Sequence of chain A:
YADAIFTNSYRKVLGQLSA

The following describes two proteins that form a bound complex.

Sequence of chain B:
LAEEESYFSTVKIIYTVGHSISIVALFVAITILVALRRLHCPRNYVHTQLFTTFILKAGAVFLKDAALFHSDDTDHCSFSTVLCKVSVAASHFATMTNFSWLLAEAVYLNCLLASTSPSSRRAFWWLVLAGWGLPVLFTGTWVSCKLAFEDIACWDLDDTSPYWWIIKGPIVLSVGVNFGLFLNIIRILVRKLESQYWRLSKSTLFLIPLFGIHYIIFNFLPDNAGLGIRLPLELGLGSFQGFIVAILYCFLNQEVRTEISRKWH

Contacts between the two chains:
Residue Y69 in chain B is in contact with residue F6 in chain A (closest heavy-atom distance 4.6 Å).
Residue H146 in chain B contacts residue Y1 in chain A (closest heavy-atom distance 2.5 Å).
Residue I221 in chain B contacts residue Y1 in chain A (closest heavy-atom distance 4.3 Å).
Residue D213 in chain B contacts residue N8 in chain A (closest heavy-atom distance 4.2 Å).
Residue E59 in chain B contacts residue L14 in chain A (closest heavy-atom distance 3.2 Å).
Residue D286 in chain B is in contact with residue I5 in chain A (closest heavy-atom distance 4.5 Å).
Residue D210 in chain B is in contact with residue R11 in chain A (closest heavy-atom distance 2.7 Å).
Residue E297 in chain B is in contact with residue A2 in chain A (closest heavy-atom distance 3.4 Å).
Residue C131 in chain B interacts with residue S18 in chain A (closest heavy-atom distance 4.5 Å).
Residue T149 in chain B is in contact with residue D3 in chain A (closest heavy-atom distance 4.6 Å).
Residue K118 in chain B is in contact with residue D3 in chain A (closest heavy-atom distance 2.8 Å).
Residue E58 in chain B interacts with residue S9 in chain A (closest heavy-atom distance 4.4 Å).
Residue K66 in chain B is in contact with residue F6 in chain A (closest heavy-atom distance 4.0 Å).
Residue D210 in chain B is in contact with residue N8 in chain A (closest heavy-atom distance 4.4 Å).
Residue R293 in chain B interacts with residue Y1 in chain A (closest heavy-atom distance 4.0 Å).
Residue D286 in chain B is in contact with residue Y1 in chain A (closest heavy-atom distance 4.2 Å).
Residue F62 in chain B contacts residue Y10 in chain A (closest heavy-atom distance 3.5 Å).
Residue F62 in chain B contacts residue F6 in chain A (closest heavy-atom distance 3.9 Å).
Residue H130 in chain B interacts with residue R11 in chain A (closest heavy-atom distance 4.1 Å).
Residue V115 in chain B interacts with residue D3 in chain A (closest heavy-atom distance 4.0 Å).
Residue L55 in chain B interacts with residue L17 in chain A (closest heavy-atom distance 4.4 Å).
Residue E59 in chain B interacts with residue L17 in chain A (closest heavy-atom distance 4.5 Å).
Residue L290 in chain B is in contact with residue I5 in chain A (closest heavy-atom distance 3.8 Å).
Residue K118 in chain B contacts residue T7 in chain A (closest heavy-atom distance 3.3 Å).
Residue H146 in chain B interacts with residue A4 in chain A (closest heavy-atom distance 4.0 Å).
Residue L211 in chain B is in contact with residue K12 in chain A (closest heavy-atom distance 4.3 Å).
Residue L298 in chain B is in contact with residue D3 in chain A (closest heavy-atom distance 4.7 Å).
Residue C138 in chain B contacts residue R11 in chain A (closest heavy-atom distance 4.0 Å).
Residue K118 in chain B interacts with residue F6 in chain A (closest heavy-atom distance 4.7 Å).
Residue I225 in chain B contacts residue Y1 in chain A (closest heavy-atom distance 3.6 Å).
Residue C131 in chain B is in contact with residue G15 in chain A (closest heavy-atom distance 4.2 Å).
Residue L294 in chain B contacts residue I5 in chain A (closest heavy-atom distance 3.6 Å).
Residue H124 in chain B contacts residue Y10 in chain A (closest heavy-atom distance 2.9 Å).
Residue E58 in chain B interacts with residue V13 in chain A (closest heavy-atom distance 3.1 Å).
Residue T149 in chain B contacts residue Y1 in chain A (closest heavy-atom distance 3.4 Å).
Residue F62 in chain B contacts residue S9 in chain A (closest heavy-atom distance 3.1 Å).
Residue E59 in chain B is in contact with residue Y10 in chain A (closest heavy-atom distance 4.2 Å).
Residue L211 in chain B is in contact with residue N8 in chain A (closest heavy-atom distance 3.4 Å).
Residue E297 in chain B is in contact with residue Y1 in chain A (closest heavy-atom distance 4.5 Å).
Residue V65 in chain B interacts with residue F6 in chain A (closest heavy-atom distance 3.3 Å).
Residue S145 in chain B interacts with residue Y1 in chain A (closest heavy-atom distance 3.8 Å).
Residue L298 in chain B contacts residue F6 in chain A (closest heavy-atom distance 3.7 Å).
Residue D129 in chain B is in contact with residue S18 in chain A (closest heavy-atom distance 3.0 Å).
Residue Y69 in chain B interacts with residue D3 in chain A (closest heavy-atom distance 2.7 Å).
Residue A56 in chain B is in contact with residue L17 in chain A (closest heavy-atom distance 4.6 Å).
Residue L294 in chain B is in contact with residue F6 in chain A (closest heavy-atom distance 4.2 Å).
Residue K66 in chain B contacts residue Y10 in chain A (closest heavy-atom distance 3.7 Å).
Residue S145 in chain B interacts with residue D3 in chain A (closest heavy-atom distance 2.4 Å).
Residue W218 in chain B interacts with residue A4 in chain A (closest heavy-atom distance 3.4 Å).
Residue N287 in chain B interacts with residue I5 in chain A (closest heavy-atom distance 4.5 Å).
Residue W218 in chain B is in contact with residue Y1 in chain A (closest heavy-atom distance 3.4 Å).
Residue F62 in chain B contacts residue V13 in chain A (closest heavy-atom distance 3.5 Å).
Residue L122 in chain B is in contact with residue R11 in chain A (closest heavy-atom distance 3.4 Å).
Residue D212 in chain B is in contact with residue N8 in chain A (closest heavy-atom distance 3.9 Å).
Residue L55 in chain B interacts with residue Q16 in chain A (closest heavy-atom distance 3.1 Å).
Residue L122 in chain B contacts residue Y10 in chain A (closest heavy-atom distance 4.5 Å).
Residue E59 in chain B is in contact with residue V13 in chain A (closest heavy-atom distance 3.2 Å).
Residue D210 in chain B contacts residue T7 in chain A (closest heavy-atom distance 3.7 Å).
Residue L298 in chain B interacts with residue A2 in chain A (closest heavy-atom distance 3.8 Å).
Residue H130 in chain B interacts with residue L14 in chain A (closest heavy-atom distance 4.2 Å).